Sequence of the second protein:
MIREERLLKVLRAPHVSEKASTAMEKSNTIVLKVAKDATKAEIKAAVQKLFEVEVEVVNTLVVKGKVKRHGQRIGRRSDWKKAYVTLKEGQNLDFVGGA

Interface contacts:
Residue F44 in the first protein interacts with residue E18 in the second protein (closest heavy-atom distance 4.5 Å).
Residue G43 in the first protein is in contact with residue S17 in the second protein (closest heavy-atom distance 3.7 Å).
Residue G43 in the first protein interacts with residue E18 in the second protein (closest heavy-atom distance 4.8 Å).

Sequence of the first protein:
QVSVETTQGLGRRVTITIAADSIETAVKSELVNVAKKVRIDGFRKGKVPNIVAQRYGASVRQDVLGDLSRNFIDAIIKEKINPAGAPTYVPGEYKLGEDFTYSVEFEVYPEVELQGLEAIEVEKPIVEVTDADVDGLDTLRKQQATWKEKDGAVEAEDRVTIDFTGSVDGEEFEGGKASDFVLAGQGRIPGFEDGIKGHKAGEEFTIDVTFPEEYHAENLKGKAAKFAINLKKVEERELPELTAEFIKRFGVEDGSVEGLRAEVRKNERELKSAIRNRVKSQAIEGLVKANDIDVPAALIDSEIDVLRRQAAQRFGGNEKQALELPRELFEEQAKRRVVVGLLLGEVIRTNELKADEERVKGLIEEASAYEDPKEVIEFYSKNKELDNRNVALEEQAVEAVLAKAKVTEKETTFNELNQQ

These two protein chains interact to form a complex.